Sequence of chain A:
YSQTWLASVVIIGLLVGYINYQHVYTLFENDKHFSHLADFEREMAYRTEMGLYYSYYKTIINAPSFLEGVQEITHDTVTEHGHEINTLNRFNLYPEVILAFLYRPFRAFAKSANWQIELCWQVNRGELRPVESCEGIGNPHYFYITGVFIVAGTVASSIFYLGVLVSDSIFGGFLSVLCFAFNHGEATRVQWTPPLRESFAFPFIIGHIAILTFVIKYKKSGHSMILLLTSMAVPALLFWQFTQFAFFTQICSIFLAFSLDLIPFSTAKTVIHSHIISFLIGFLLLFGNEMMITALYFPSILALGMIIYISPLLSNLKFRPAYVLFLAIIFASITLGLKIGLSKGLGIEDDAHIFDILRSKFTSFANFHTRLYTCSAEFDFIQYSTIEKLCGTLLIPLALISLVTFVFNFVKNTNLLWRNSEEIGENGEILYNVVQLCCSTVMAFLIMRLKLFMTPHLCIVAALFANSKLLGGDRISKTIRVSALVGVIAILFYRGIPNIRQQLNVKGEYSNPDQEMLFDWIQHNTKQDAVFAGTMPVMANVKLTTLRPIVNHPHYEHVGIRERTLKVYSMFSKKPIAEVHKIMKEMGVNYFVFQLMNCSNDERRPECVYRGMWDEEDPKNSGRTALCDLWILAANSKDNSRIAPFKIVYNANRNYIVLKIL

Interface contacts:
Residue K340 in chain A is in contact with residue G111 in chain B (closest heavy-atom distance 4.0 Å).
Residue W440 in chain A contacts residue S108 in chain B (closest heavy-atom distance 3.1 Å).
Residue W440 in chain A is in contact with residue Y112 in chain B (closest heavy-atom distance 3.8 Å).
Residue A344 in chain A is in contact with residue W109 in chain B (closest heavy-atom distance 3.4 Å).
Residue L439 in chain A is in contact with residue Y60 in chain B (closest heavy-atom distance 3.1 Å).
Residue W440 in chain A contacts residue V105 in chain B (closest heavy-atom distance 4.1 Å).
Residue F341 in chain A interacts with residue Y106 in chain B (closest heavy-atom distance 4.3 Å).
Residue F341 in chain A interacts with residue W109 in chain B (closest heavy-atom distance 3.8 Å).
Residue L339 in chain A is in contact with residue W110 in chain B (closest heavy-atom distance 3.4 Å).
Residue W440 in chain A is in contact with residue G111 in chain B (closest heavy-atom distance 4.3 Å).
Residue F341 in chain A is in contact with residue V105 in chain B (closest heavy-atom distance 3.6 Å).
Residue K340 in chain A is in contact with residue W110 in chain B (closest heavy-atom distance 3.8 Å).
Residue N338 in chain A is in contact with residue W110 in chain B (closest heavy-atom distance 3.0 Å).
Residue F341 in chain A interacts with residue W110 in chain B (closest heavy-atom distance 4.7 Å).
Residue F341 in chain A interacts with residue S108 in chain B (closest heavy-atom distance 4.0 Å).
Residue L339 in chain A is in contact with residue W109 in chain B (closest heavy-atom distance 4.4 Å).

This data describes a binding interaction between two proteins.

Sequence of chain B:
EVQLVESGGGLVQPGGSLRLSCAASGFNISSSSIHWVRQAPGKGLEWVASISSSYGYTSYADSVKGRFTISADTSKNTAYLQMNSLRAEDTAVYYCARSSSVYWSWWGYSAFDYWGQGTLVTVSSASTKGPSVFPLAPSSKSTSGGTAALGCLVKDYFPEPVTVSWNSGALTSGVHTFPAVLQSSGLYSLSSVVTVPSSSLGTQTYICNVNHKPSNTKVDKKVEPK